Sequence of the first protein:
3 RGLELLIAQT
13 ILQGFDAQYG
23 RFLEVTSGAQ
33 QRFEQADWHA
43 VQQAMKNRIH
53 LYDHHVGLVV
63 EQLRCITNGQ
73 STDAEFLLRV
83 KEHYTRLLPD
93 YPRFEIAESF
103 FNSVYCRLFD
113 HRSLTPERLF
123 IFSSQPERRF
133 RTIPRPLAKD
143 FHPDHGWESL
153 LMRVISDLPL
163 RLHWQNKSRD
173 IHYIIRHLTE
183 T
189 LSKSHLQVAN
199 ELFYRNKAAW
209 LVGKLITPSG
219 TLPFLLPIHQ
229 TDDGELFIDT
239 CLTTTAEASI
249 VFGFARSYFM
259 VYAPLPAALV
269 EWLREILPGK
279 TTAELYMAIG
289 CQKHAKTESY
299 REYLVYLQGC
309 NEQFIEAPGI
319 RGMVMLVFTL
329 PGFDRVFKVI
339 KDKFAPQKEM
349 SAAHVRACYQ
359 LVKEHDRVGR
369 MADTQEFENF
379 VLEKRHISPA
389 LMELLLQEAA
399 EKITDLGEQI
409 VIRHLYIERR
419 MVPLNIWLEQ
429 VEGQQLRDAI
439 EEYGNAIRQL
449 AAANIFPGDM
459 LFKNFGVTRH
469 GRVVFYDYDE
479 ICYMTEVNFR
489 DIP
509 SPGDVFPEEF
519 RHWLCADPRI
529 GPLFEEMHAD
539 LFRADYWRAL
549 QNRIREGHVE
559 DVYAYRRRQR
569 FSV

Sequence of the second protein:
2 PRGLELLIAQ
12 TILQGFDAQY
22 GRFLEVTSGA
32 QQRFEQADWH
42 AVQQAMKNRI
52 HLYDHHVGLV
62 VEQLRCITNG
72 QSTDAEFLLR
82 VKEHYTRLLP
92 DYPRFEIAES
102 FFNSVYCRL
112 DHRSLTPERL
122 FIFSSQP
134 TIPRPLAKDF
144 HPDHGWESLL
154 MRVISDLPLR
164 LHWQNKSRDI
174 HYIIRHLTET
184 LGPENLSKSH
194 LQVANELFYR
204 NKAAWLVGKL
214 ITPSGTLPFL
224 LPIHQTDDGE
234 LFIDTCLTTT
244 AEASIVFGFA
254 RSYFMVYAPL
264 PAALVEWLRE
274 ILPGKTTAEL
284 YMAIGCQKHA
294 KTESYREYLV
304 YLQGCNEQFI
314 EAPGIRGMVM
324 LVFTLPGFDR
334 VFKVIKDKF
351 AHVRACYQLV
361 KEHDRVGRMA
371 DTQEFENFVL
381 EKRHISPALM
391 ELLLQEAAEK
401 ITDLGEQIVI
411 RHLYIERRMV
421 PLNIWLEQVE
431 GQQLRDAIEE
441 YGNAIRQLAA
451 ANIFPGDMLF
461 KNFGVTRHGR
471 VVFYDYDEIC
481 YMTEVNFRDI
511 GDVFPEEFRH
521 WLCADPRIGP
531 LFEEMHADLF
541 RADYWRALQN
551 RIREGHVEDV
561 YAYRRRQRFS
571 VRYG

The following describes two proteins that form a bound complex.

Interface contacts:
Residue A19 in the first protein is in contact with residue A19 in the second protein (closest heavy-atom distance 3.9 Å).
Residue Q64 in the first protein is in contact with residue L8 in the second protein (closest heavy-atom distance 4.0 Å).
Residue Q11 in the first protein interacts with residue L60 in the second protein (closest heavy-atom distance 3.8 Å).
Residue P161 in the first protein interacts with residue P138 in the second protein (closest heavy-atom distance 3.4 Å).
Residue L60 in the first protein interacts with residue Q11 in the second protein (closest heavy-atom distance 3.6 Å).
Residue R155 in the first protein is in contact with residue D159 in the second protein (closest heavy-atom distance 2.6 Å).
Residue Y93 in the first protein interacts with residue R23 in the second protein (closest heavy-atom distance 3.5 Å).
Residue E26 in the first protein is in contact with residue P94 in the second protein (closest heavy-atom distance 3.6 Å).
Residue D159 in the first protein interacts with residue D159 in the second protein (closest heavy-atom distance 3.9 Å).
Residue C67 in the first protein interacts with residue C67 in the second protein (closest heavy-atom distance 4.2 Å).
Residue P138 in the first protein contacts residue P161 in the second protein (closest heavy-atom distance 3.9 Å).
Residue P136 in the first protein contacts residue R163 in the second protein (closest heavy-atom distance 2.2 Å).
Residue Q32 in the first protein contacts residue P138 in the second protein (closest heavy-atom distance 2.7 Å).
Residue Q15 in the first protein contacts residue Q15 in the second protein (closest heavy-atom distance 4.1 Å).
Residue Q32 in the first protein interacts with residue R137 in the second protein (closest heavy-atom distance 4.2 Å).
Residue D18 in the first protein contacts residue E26 in the second protein (closest heavy-atom distance 3.3 Å).
Residue Q64 in the first protein interacts with residue T12 in the second protein (closest heavy-atom distance 3.3 Å).
Residue Q15 in the first protein is in contact with residue L60 in the second protein (closest heavy-atom distance 3.5 Å).
Residue Y260 in the first protein contacts residue P262 in the second protein (closest heavy-atom distance 3.3 Å).
Residue Y260 in the first protein is in contact with residue R137 in the second protein (closest heavy-atom distance 3.9 Å).
Residue S29 in the first protein interacts with residue R137 in the second protein (closest heavy-atom distance 3.2 Å).
Residue L8 in the first protein interacts with residue L60 in the second protein (closest heavy-atom distance 3.3 Å).
Residue L60 in the first protein interacts with residue Q15 in the second protein (closest heavy-atom distance 3.2 Å).
Residue D18 in the first protein contacts residue A19 in the second protein (closest heavy-atom distance 3.7 Å).
Residue Q15 in the first protein interacts with residue Q64 in the second protein (closest heavy-atom distance 2.6 Å).
Residue Q64 in the first protein is in contact with residue Q15 in the second protein (closest heavy-atom distance 4.1 Å).
Residue Q11 in the first protein interacts with residue H56 in the second protein (closest heavy-atom distance 3.5 Å).
Residue Y260 in the first protein interacts with residue Y260 in the second protein (closest heavy-atom distance 3.2 Å).
Residue P94 in the first protein contacts residue E26 in the second protein (closest heavy-atom distance 3.6 Å).
Residue I68 in the first protein interacts with residue C67 in the second protein (closest heavy-atom distance 3.2 Å).
Residue Q64 in the first protein is in contact with residue Q64 in the second protein (closest heavy-atom distance 3.8 Å).
Residue A19 in the first protein is in contact with residue Q15 in the second protein (closest heavy-atom distance 3.4 Å).
Residue P136 in the first protein contacts residue E36 in the second protein (closest heavy-atom distance 4.0 Å).
Residue C67 in the first protein contacts residue I68 in the second protein (closest heavy-atom distance 3.9 Å).
Residue R23 in the first protein is in contact with residue D18 in the second protein (closest heavy-atom distance 3.7 Å).
Residue R155 in the first protein interacts with residue R155 in the second protein (closest heavy-atom distance 3.4 Å).
Residue P138 in the first protein is in contact with residue Q32 in the second protein (closest heavy-atom distance 4.2 Å).
Residue Q15 in the first protein contacts residue A19 in the second protein (closest heavy-atom distance 3.5 Å).
Residue R137 in the first protein contacts residue Q32 in the second protein (closest heavy-atom distance 3.8 Å).
Residue P136 in the first protein is in contact with residue Q33 in the second protein (closest heavy-atom distance 3.2 Å).
Residue D18 in the first protein contacts residue D18 in the second protein (closest heavy-atom distance 3.7 Å).
Residue R137 in the first protein is in contact with residue Y260 in the second protein (closest heavy-atom distance 4.1 Å).
Residue Q33 in the first protein is in contact with residue T134 in the second protein (closest heavy-atom distance 3.2 Å).
Residue Q15 in the first protein is in contact with residue G16 in the second protein (closest heavy-atom distance 3.2 Å).
Residue R95 in the first protein interacts with residue E26 in the second protein (closest heavy-atom distance 2.3 Å).
Residue G22 in the first protein interacts with residue D18 in the second protein (closest heavy-atom distance 3.0 Å).
Residue P262 in the first protein interacts with residue Y260 in the second protein (closest heavy-atom distance 3.7 Å).
Residue C67 in the first protein is in contact with residue L8 in the second protein (closest heavy-atom distance 3.9 Å).
Residue G22 in the first protein contacts residue R95 in the second protein (closest heavy-atom distance 4.0 Å).
Residue I135 in the first protein is in contact with residue R163 in the second protein (closest heavy-atom distance 3.8 Å).
Residue H57 in the first protein contacts residue Q15 in the second protein (closest heavy-atom distance 3.1 Å).
Residue E26 in the first protein interacts with residue R95 in the second protein (closest heavy-atom distance 3.5 Å).
Residue R137 in the first protein is in contact with residue E199 in the second protein (closest heavy-atom distance 2.2 Å).
Residue L8 in the first protein is in contact with residue E63 in the second protein (closest heavy-atom distance 3.9 Å).
Residue R137 in the first protein interacts with residue S29 in the second protein (closest heavy-atom distance 3.6 Å).
Residue Q33 in the first protein is in contact with residue P136 in the second protein (closest heavy-atom distance 3.3 Å).
Residue L60 in the first protein is in contact with residue L8 in the second protein (closest heavy-atom distance 3.5 Å).
Residue K141 in the first protein is in contact with residue D159 in the second protein (closest heavy-atom distance 3.9 Å).
Residue G16 in the first protein interacts with residue Q15 in the second protein (closest heavy-atom distance 3.9 Å).
Residue T12 in the first protein contacts residue Q64 in the second protein (closest heavy-atom distance 3.0 Å).